These two protein chains interact to form a complex.

Residue-level contacts at the interface:
Residue F40 in protein 2 contacts residue F43 in protein 1 (closest heavy-atom distance 4.4 Å).
Residue Y14 in protein 2 is in contact with residue N29 in protein 1 (closest heavy-atom distance 4.9 Å).
Residue K43 in protein 2 contacts residue M44 in protein 1 (closest heavy-atom distance 4.5 Å).
Residue W5 in protein 2 contacts residue M1 in protein 1 (closest heavy-atom distance 4.4 Å).
Residue W5 in protein 2 contacts residue E4 in protein 1 (closest heavy-atom distance 3.3 Å).
Residue Y14 in protein 2 is in contact with residue K28 in protein 1 (closest heavy-atom distance 3.2 Å).
Residue Y39 in protein 2 contacts residue M44 in protein 1 (closest heavy-atom distance 4.2 Å).
Residue F40 in protein 2 is in contact with residue M44 in protein 1 (closest heavy-atom distance 4.4 Å).
Residue Y14 in protein 2 is in contact with residue Y32 in protein 1 (closest heavy-atom distance 3.9 Å).
Residue Y13 in protein 2 interacts with residue K28 in protein 1 (closest heavy-atom distance 4.7 Å).
Residue W6 in protein 2 is in contact with residue M1 in protein 1 (closest heavy-atom distance 3.5 Å).

Sequence of protein 2:
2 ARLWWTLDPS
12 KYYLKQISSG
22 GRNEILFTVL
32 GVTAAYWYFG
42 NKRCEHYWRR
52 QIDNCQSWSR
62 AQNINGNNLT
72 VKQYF

Sequence of protein 1:
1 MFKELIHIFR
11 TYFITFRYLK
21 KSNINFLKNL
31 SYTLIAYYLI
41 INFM